Interface contacts:
Residue T133 in protein 1 interacts with residue R26 in protein 2 (closest heavy-atom distance 3.4 Å).
Residue S134 in protein 1 interacts with residue V2 in protein 2 (closest heavy-atom distance 4.7 Å).

The following describes two proteins that form a bound complex.

Sequence of protein 1:
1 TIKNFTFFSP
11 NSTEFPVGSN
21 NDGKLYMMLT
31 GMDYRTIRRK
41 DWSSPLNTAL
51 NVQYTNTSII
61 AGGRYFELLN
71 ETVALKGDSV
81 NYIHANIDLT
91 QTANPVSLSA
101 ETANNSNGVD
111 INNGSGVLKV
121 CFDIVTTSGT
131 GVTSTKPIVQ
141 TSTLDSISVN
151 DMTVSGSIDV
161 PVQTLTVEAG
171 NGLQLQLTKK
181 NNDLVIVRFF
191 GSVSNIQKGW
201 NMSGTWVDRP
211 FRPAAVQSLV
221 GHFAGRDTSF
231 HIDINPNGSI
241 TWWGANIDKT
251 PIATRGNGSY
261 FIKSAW

Sequence of protein 2:
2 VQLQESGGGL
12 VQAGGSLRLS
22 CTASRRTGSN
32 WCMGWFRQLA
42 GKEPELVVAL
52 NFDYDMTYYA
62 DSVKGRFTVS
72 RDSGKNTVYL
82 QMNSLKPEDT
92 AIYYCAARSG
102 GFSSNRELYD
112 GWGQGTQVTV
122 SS